Sequence of protein 2:
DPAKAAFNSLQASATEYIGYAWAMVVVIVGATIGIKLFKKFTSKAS

Residue-level contacts at the interface:
Residue Y21 in protein 1 is in contact with residue F11 in protein 2 (closest heavy-atom distance 4.1 Å).
Residue V31 in protein 1 contacts residue Q15 in protein 2 (closest heavy-atom distance 3.9 Å).
Residue T46 in protein 1 is in contact with residue I37 in protein 2 (closest heavy-atom distance 3.5 Å).
Residue I32 in protein 1 is in contact with residue I22 in protein 2 (closest heavy-atom distance 4.3 Å).
Residue Y21 in protein 1 is in contact with residue D5 in protein 2 (closest heavy-atom distance 4.0 Å).
Residue A27 in protein 1 contacts residue Q15 in protein 2 (closest heavy-atom distance 4.3 Å).
Residue A25 in protein 1 contacts residue F11 in protein 2 (closest heavy-atom distance 4.3 Å).
Residue Y24 in protein 1 contacts residue K8 in protein 2 (closest heavy-atom distance 3.9 Å).
Residue F42 in protein 1 interacts with residue V33 in protein 2 (closest heavy-atom distance 3.7 Å).
Residue S50 in protein 1 contacts residue I37 in protein 2 (closest heavy-atom distance 3.4 Å).
Residue Y21 in protein 1 interacts with residue A7 in protein 2 (closest heavy-atom distance 3.6 Å).
Residue A35 in protein 1 is in contact with residue I22 in protein 2 (closest heavy-atom distance 3.6 Å).
Residue F42 in protein 1 interacts with residue V30 in protein 2 (closest heavy-atom distance 4.7 Å).
Residue S50 in protein 1 is in contact with residue L41 in protein 2 (closest heavy-atom distance 4.0 Å).
Residue Y24 in protein 1 interacts with residue F11 in protein 2 (closest heavy-atom distance 3.5 Å).
Residue S50 in protein 1 contacts residue K44 in protein 2 (closest heavy-atom distance 3.6 Å).
Residue V31 in protein 1 contacts residue T19 in protein 2 (closest heavy-atom distance 4.6 Å).
Residue I32 in protein 1 interacts with residue A18 in protein 2 (closest heavy-atom distance 3.7 Å).
Residue K43 in protein 1 contacts residue V33 in protein 2 (closest heavy-atom distance 3.8 Å).
Residue M28 in protein 1 contacts residue L14 in protein 2 (closest heavy-atom distance 4.0 Å).
Residue V31 in protein 1 interacts with residue I22 in protein 2 (closest heavy-atom distance 3.7 Å).
Residue I39 in protein 1 contacts residue W26 in protein 2 (closest heavy-atom distance 3.6 Å).
Residue G38 in protein 1 is in contact with residue W26 in protein 2 (closest heavy-atom distance 3.7 Å).
Residue M28 in protein 1 is in contact with residue Q15 in protein 2 (closest heavy-atom distance 4.7 Å).
Residue Y24 in protein 1 contacts residue Q15 in protein 2 (closest heavy-atom distance 5.0 Å).
Residue A35 in protein 1 interacts with residue W26 in protein 2 (closest heavy-atom distance 4.4 Å).
Residue M28 in protein 1 interacts with residue A18 in protein 2 (closest heavy-atom distance 4.3 Å).
Residue T46 in protein 1 is in contact with residue V33 in protein 2 (closest heavy-atom distance 3.6 Å).
Residue I39 in protein 1 contacts residue A25 in protein 2 (closest heavy-atom distance 4.4 Å).
Residue F42 in protein 1 interacts with residue V29 in protein 2 (closest heavy-atom distance 4.5 Å).
Residue S47 in protein 1 interacts with residue K40 in protein 2 (closest heavy-atom distance 3.2 Å).
Residue S50 in protein 1 contacts residue K40 in protein 2 (closest heavy-atom distance 2.6 Å).
Residue K43 in protein 1 is in contact with residue V29 in protein 2 (closest heavy-atom distance 3.9 Å).
Residue T46 in protein 1 interacts with residue K40 in protein 2 (closest heavy-atom distance 4.7 Å).
Residue I39 in protein 1 is in contact with residue V29 in protein 2 (closest heavy-atom distance 4.0 Å).
Residue F42 in protein 1 interacts with residue W26 in protein 2 (closest heavy-atom distance 4.0 Å).
Residue S47 in protein 1 contacts residue I37 in protein 2 (closest heavy-atom distance 4.3 Å).

The following describes two proteins that form a bound complex.

Sequence of protein 1:
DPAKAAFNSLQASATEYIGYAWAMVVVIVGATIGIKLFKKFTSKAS